This data describes a binding interaction between two proteins.

Interface contacts:
Residue A353 in chain B contacts residue L14 in chain A (closest heavy-atom distance 4.2 Å).
Residue R351 in chain B contacts residue R6 in chain A (closest heavy-atom distance 3.7 Å).
Residue L304 in chain B is in contact with residue R17 in chain A (closest heavy-atom distance 3.8 Å).
Residue R326 in chain B contacts residue F13 in chain A (closest heavy-atom distance 3.4 Å).
Residue E173 in chain B interacts with residue A8 in chain A (closest heavy-atom distance 4.5 Å).
Residue E355 in chain B interacts with residue K18 in chain A (closest heavy-atom distance 3.8 Å).
Residue R351 in chain B contacts residue L10 in chain A (closest heavy-atom distance 3.2 Å).
Residue Y386 in chain B interacts with residue A5 in chain A (closest heavy-atom distance 4.2 Å).
Residue A303 in chain B interacts with residue F13 in chain A (closest heavy-atom distance 4.0 Å).
Residue D414 in chain B interacts with residue I4 in chain A (closest heavy-atom distance 3.4 Å).
Residue R496 in chain B is in contact with residue A5 in chain A (closest heavy-atom distance 4.0 Å).
Residue Y279 in chain B is in contact with residue K16 in chain A (closest heavy-atom distance 3.0 Å).
Residue E203 in chain B interacts with residue K16 in chain A (closest heavy-atom distance 3.1 Å).
Residue G352 in chain B contacts residue L14 in chain A (closest heavy-atom distance 4.0 Å).
Residue Y302 in chain B interacts with residue L10 in chain A (closest heavy-atom distance 4.4 Å).
Residue R496 in chain B interacts with residue P3 in chain A (closest heavy-atom distance 3.2 Å).
Residue L301 in chain B contacts residue F13 in chain A (closest heavy-atom distance 4.2 Å).
Residue M88 in chain B interacts with residue R7 in chain A (closest heavy-atom distance 3.7 Å).
Residue E355 in chain B is in contact with residue R6 in chain A (closest heavy-atom distance 3.4 Å).
Residue D229 in chain B is in contact with residue K16 in chain A (closest heavy-atom distance 3.6 Å).
Residue E173 in chain B interacts with residue R7 in chain A (closest heavy-atom distance 4.3 Å).
Residue N90 in chain B contacts residue A8 in chain A (closest heavy-atom distance 3.5 Å).
Residue R326 in chain B contacts residue R17 in chain A (closest heavy-atom distance 3.9 Å).
Residue Y302 in chain B is in contact with residue S9 in chain A (closest heavy-atom distance 3.4 Å).
Residue Y386 in chain B is in contact with residue I4 in chain A (closest heavy-atom distance 4.1 Å).
Residue L301 in chain B is in contact with residue L10 in chain A (closest heavy-atom distance 3.6 Å).
Residue F89 in chain B contacts residue A5 in chain A (closest heavy-atom distance 3.9 Å).
Residue E350 in chain B is in contact with residue R7 in chain A (closest heavy-atom distance 3.4 Å).
Residue A353 in chain B contacts residue R17 in chain A (closest heavy-atom distance 3.7 Å).
Residue R496 in chain B contacts residue L2 in chain A (closest heavy-atom distance 3.5 Å).
Residue F89 in chain B contacts residue A8 in chain A (closest heavy-atom distance 4.5 Å).
Residue Q356 in chain B interacts with residue K18 in chain A (closest heavy-atom distance 3.6 Å).
Residue F89 in chain B interacts with residue R6 in chain A (closest heavy-atom distance 3.7 Å).
Residue Q521 in chain B is in contact with residue L2 in chain A (closest heavy-atom distance 4.1 Å).
Residue N90 in chain B interacts with residue R6 in chain A (closest heavy-atom distance 4.2 Å).
Residue L304 in chain B contacts residue F13 in chain A (closest heavy-atom distance 3.7 Å).
Residue R326 in chain B contacts residue L14 in chain A (closest heavy-atom distance 4.5 Å).
Residue E350 in chain B is in contact with residue L10 in chain A (closest heavy-atom distance 3.3 Å).
Residue E173 in chain B contacts residue R12 in chain A (closest heavy-atom distance 3.5 Å).
Residue Y302 in chain B interacts with residue F13 in chain A (closest heavy-atom distance 3.0 Å).
Residue Y279 in chain B interacts with residue F13 in chain A (closest heavy-atom distance 3.8 Å).
Residue P565 in chain B interacts with residue L2 in chain A (closest heavy-atom distance 3.8 Å).
Residue K147 in chain B contacts residue R7 in chain A (closest heavy-atom distance 3.7 Å).
Residue E563 in chain B is in contact with residue E1 in chain A (closest heavy-atom distance 3.6 Å).
Residue G352 in chain B contacts residue R6 in chain A (closest heavy-atom distance 2.6 Å).
Residue E203 in chain B is in contact with residue R12 in chain A (closest heavy-atom distance 3.1 Å).
Residue Y472 in chain B interacts with residue L2 in chain A (closest heavy-atom distance 2.9 Å).
Residue F89 in chain B interacts with residue R7 in chain A (closest heavy-atom distance 3.4 Å).
Residue R351 in chain B interacts with residue I4 in chain A (closest heavy-atom distance 3.1 Å).
Residue R348 in chain B contacts residue R7 in chain A (closest heavy-atom distance 4.0 Å).
Residue D354 in chain B interacts with residue R6 in chain A (closest heavy-atom distance 3.9 Å).
Residue E359 in chain B is in contact with residue R17 in chain A (closest heavy-atom distance 2.6 Å).
Residue M201 in chain B contacts residue S9 in chain A (closest heavy-atom distance 3.8 Å).
Residue M88 in chain B is in contact with residue A8 in chain A (closest heavy-atom distance 3.1 Å).
Residue M201 in chain B interacts with residue R12 in chain A (closest heavy-atom distance 3.3 Å).
Residue A353 in chain B contacts residue R6 in chain A (closest heavy-atom distance 4.2 Å).
Residue L91 in chain B contacts residue A5 in chain A (closest heavy-atom distance 4.2 Å).
Residue E173 in chain B contacts residue S9 in chain A (closest heavy-atom distance 3.7 Å).
Residue Y444 in chain B is in contact with residue L2 in chain A (closest heavy-atom distance 4.2 Å).
Residue G497 in chain B interacts with residue L2 in chain A (closest heavy-atom distance 3.7 Å).

Sequence of chain B:
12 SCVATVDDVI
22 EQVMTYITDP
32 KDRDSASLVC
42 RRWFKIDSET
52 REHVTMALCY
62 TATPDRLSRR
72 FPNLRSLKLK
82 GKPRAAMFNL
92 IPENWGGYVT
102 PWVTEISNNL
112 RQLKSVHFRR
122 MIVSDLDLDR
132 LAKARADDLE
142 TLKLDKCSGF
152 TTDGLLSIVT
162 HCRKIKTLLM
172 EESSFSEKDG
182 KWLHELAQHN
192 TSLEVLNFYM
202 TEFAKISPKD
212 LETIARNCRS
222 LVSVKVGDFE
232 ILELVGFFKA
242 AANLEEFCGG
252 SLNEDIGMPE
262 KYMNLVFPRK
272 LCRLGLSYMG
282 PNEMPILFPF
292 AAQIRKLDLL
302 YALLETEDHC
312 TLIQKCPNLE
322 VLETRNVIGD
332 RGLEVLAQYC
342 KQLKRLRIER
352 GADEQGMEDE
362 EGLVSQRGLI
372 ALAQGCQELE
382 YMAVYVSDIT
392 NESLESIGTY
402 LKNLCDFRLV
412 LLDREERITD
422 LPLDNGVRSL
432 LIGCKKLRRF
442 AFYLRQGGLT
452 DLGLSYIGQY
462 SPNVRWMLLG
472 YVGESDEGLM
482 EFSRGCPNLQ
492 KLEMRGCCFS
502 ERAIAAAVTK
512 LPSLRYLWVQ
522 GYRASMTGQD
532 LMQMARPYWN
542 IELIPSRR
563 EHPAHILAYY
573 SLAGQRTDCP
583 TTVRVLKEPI

Sequence of chain A:
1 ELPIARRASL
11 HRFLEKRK